Contacts between the two chains:
Residue Y18 in protein 2 interacts with residue Y45 in protein 1 (closest heavy-atom distance 3.0 Å).
Residue N109 in protein 2 is in contact with residue Y69 in protein 1 (closest heavy-atom distance 3.1 Å).
Residue E146 in protein 2 contacts residue K287 in protein 1 (closest heavy-atom distance 2.8 Å).
Residue N140 in protein 2 is in contact with residue P15 in protein 1 (closest heavy-atom distance 2.8 Å).
Residue D177 in protein 2 interacts with residue V217 in protein 1 (closest heavy-atom distance 3.4 Å).
Residue L131 in protein 2 is in contact with residue I174 in protein 1 (closest heavy-atom distance 2.9 Å).
Residue T219 in protein 2 contacts residue D172 in protein 1 (closest heavy-atom distance 3.2 Å).
Residue G19 in protein 2 interacts with residue Y18 in protein 1 (closest heavy-atom distance 2.7 Å).
Residue N140 in protein 2 interacts with residue E17 in protein 1 (closest heavy-atom distance 2.9 Å).
Residue H130 in protein 2 contacts residue L173 in protein 1 (closest heavy-atom distance 3.4 Å).
Residue F68 in protein 2 interacts with residue M111 in protein 1 (closest heavy-atom distance 2.9 Å).
Residue L173 in protein 2 interacts with residue H130 in protein 1 (closest heavy-atom distance 3.4 Å).
Residue D172 in protein 2 contacts residue T219 in protein 1 (closest heavy-atom distance 3.2 Å).
Residue Y115 in protein 2 is in contact with residue S329 in protein 1 (closest heavy-atom distance 3.2 Å).
Residue E17 in protein 2 interacts with residue M44 in protein 1 (closest heavy-atom distance 3.3 Å).
Residue Y18 in protein 2 contacts residue G19 in protein 1 (closest heavy-atom distance 2.7 Å).
Residue E17 in protein 2 is in contact with residue G43 in protein 1 (closest heavy-atom distance 2.7 Å).
Residue V217 in protein 2 interacts with residue D172 in protein 1 (closest heavy-atom distance 2.8 Å).
Residue V217 in protein 2 is in contact with residue D177 in protein 1 (closest heavy-atom distance 3.4 Å).
Residue I174 in protein 2 is in contact with residue L131 in protein 1 (closest heavy-atom distance 2.9 Å).
Residue R48 in protein 2 is in contact with residue F68 in protein 1 (closest heavy-atom distance 3.4 Å).
Residue H168 in protein 2 contacts residue H168 in protein 1 (closest heavy-atom distance 2.8 Å).
Residue D172 in protein 2 is in contact with residue G216 in protein 1 (closest heavy-atom distance 3.4 Å).
Residue Y69 in protein 2 is in contact with residue N109 in protein 1 (closest heavy-atom distance 3.1 Å).
Residue W175 in protein 2 interacts with residue D132 in protein 1 (closest heavy-atom distance 3.4 Å).
Residue G216 in protein 2 is in contact with residue D172 in protein 1 (closest heavy-atom distance 3.4 Å).
Residue V139 in protein 2 is in contact with residue P15 in protein 1 (closest heavy-atom distance 3.2 Å).
Residue D172 in protein 2 contacts residue V217 in protein 1 (closest heavy-atom distance 2.8 Å).
Residue Y45 in protein 2 is in contact with residue E17 in protein 1 (closest heavy-atom distance 2.9 Å).
Residue M44 in protein 2 is in contact with residue E17 in protein 1 (closest heavy-atom distance 3.3 Å).
Residue Y18 in protein 2 is in contact with residue A42 in protein 1 (closest heavy-atom distance 3.0 Å).
Residue D132 in protein 2 contacts residue W175 in protein 1 (closest heavy-atom distance 3.4 Å).
Residue P15 in protein 2 is in contact with residue V139 in protein 1 (closest heavy-atom distance 3.2 Å).
Residue F68 in protein 2 is in contact with residue R48 in protein 1 (closest heavy-atom distance 3.4 Å).
Residue M111 in protein 2 is in contact with residue Y69 in protein 1 (closest heavy-atom distance 3.4 Å).
Residue S329 in protein 2 is in contact with residue Y115 in protein 1 (closest heavy-atom distance 3.2 Å).
Residue T110 in protein 2 contacts residue D72 in protein 1 (closest heavy-atom distance 2.7 Å).
Residue Y18 in protein 2 contacts residue Y18 in protein 1 (closest heavy-atom distance 3.4 Å).
Residue Y115 in protein 2 contacts residue P15 in protein 1 (closest heavy-atom distance 3.4 Å).
Residue K287 in protein 2 interacts with residue E146 in protein 1 (closest heavy-atom distance 2.8 Å).
Residue N109 in protein 2 interacts with residue K333 in protein 1 (closest heavy-atom distance 3.3 Å).
Residue P15 in protein 2 interacts with residue Y115 in protein 1 (closest heavy-atom distance 3.4 Å).
Residue A42 in protein 2 interacts with residue Y18 in protein 1 (closest heavy-atom distance 3.0 Å).
Residue G43 in protein 2 interacts with residue E17 in protein 1 (closest heavy-atom distance 2.7 Å).
Residue Y69 in protein 2 contacts residue M111 in protein 1 (closest heavy-atom distance 3.4 Å).
Residue N171 in protein 2 contacts residue H168 in protein 1 (closest heavy-atom distance 3.4 Å).
Residue D172 in protein 2 is in contact with residue K218 in protein 1 (closest heavy-atom distance 2.9 Å).
Residue A332 in protein 2 is in contact with residue N109 in protein 1 (closest heavy-atom distance 3.0 Å).
Residue Y45 in protein 2 contacts residue Y18 in protein 1 (closest heavy-atom distance 3.0 Å).
Residue I174 in protein 2 contacts residue H130 in protein 1 (closest heavy-atom distance 3.2 Å).
Residue H130 in protein 2 contacts residue I174 in protein 1 (closest heavy-atom distance 3.2 Å).
Residue N109 in protein 2 interacts with residue A332 in protein 1 (closest heavy-atom distance 3.0 Å).
Residue M111 in protein 2 contacts residue F68 in protein 1 (closest heavy-atom distance 2.9 Å).
Residue K333 in protein 2 contacts residue N109 in protein 1 (closest heavy-atom distance 3.3 Å).
Residue E17 in protein 2 interacts with residue Y45 in protein 1 (closest heavy-atom distance 2.9 Å).
Residue D72 in protein 2 interacts with residue T110 in protein 1 (closest heavy-atom distance 2.7 Å).
Residue P15 in protein 2 interacts with residue N140 in protein 1 (closest heavy-atom distance 2.8 Å).
Residue E17 in protein 2 contacts residue N140 in protein 1 (closest heavy-atom distance 2.9 Å).
Residue K218 in protein 2 is in contact with residue D172 in protein 1 (closest heavy-atom distance 2.9 Å).
Residue H168 in protein 2 contacts residue N171 in protein 1 (closest heavy-atom distance 3.4 Å).

This data describes a binding interaction between two proteins.

Sequence of protein 2:
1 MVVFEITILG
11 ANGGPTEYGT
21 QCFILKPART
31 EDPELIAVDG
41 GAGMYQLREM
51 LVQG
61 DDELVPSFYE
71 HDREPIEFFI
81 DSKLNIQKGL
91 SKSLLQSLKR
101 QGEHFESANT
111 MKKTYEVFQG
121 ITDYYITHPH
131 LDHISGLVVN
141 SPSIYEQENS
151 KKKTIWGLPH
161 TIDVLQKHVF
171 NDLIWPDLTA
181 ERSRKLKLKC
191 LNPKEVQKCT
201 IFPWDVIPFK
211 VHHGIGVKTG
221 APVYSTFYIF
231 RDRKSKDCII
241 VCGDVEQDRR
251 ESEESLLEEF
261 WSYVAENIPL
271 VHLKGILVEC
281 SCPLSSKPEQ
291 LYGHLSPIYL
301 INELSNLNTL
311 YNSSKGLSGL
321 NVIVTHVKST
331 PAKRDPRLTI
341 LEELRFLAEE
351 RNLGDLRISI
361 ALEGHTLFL

Sequence of protein 1:
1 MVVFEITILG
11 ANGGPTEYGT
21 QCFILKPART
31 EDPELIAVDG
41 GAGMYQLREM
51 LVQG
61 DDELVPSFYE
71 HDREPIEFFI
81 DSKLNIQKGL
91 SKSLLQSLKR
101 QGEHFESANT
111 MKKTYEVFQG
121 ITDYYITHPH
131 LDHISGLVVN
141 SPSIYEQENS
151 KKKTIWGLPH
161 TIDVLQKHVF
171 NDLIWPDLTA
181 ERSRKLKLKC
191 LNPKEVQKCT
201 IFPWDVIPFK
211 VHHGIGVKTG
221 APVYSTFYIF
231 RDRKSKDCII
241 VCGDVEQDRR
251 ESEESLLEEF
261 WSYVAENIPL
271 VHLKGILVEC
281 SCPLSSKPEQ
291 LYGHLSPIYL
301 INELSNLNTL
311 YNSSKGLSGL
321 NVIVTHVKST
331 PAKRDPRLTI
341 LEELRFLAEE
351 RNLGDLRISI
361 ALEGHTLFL